Interface contacts:
Residue R515 in protein 1 is in contact with residue R152 in protein 2 (closest heavy-atom distance 3.2 Å).
Residue R512 in protein 1 interacts with residue V150 in protein 2 (closest heavy-atom distance 3.4 Å).
Residue Q519 in protein 1 is in contact with residue N148 in protein 2 (closest heavy-atom distance 3.0 Å).
Residue Q519 in protein 1 contacts residue V150 in protein 2 (closest heavy-atom distance 4.1 Å).
Residue R515 in protein 1 interacts with residue K151 in protein 2 (closest heavy-atom distance 3.2 Å).
Residue R515 in protein 1 contacts residue V150 in protein 2 (closest heavy-atom distance 2.4 Å).
Residue V516 in protein 1 is in contact with residue V150 in protein 2 (closest heavy-atom distance 4.7 Å).
Residue Q519 in protein 1 interacts with residue Q149 in protein 2 (closest heavy-atom distance 4.6 Å).
Residue V508 in protein 1 contacts residue R152 in protein 2 (closest heavy-atom distance 3.6 Å).
Residue Q519 in protein 1 contacts residue A147 in protein 2 (closest heavy-atom distance 4.3 Å).
Residue R515 in protein 1 contacts residue Q149 in protein 2 (closest heavy-atom distance 4.7 Å).

This data describes a binding interaction between two proteins.

Sequence of protein 2:
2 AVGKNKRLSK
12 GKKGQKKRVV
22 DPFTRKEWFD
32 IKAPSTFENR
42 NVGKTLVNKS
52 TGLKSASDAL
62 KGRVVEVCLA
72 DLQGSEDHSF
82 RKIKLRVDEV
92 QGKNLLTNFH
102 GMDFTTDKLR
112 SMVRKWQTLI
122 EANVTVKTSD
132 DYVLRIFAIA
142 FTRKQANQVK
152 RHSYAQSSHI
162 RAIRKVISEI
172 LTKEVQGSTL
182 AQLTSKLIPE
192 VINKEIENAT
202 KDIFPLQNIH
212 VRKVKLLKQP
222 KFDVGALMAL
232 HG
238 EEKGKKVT

Sequence of protein 1:
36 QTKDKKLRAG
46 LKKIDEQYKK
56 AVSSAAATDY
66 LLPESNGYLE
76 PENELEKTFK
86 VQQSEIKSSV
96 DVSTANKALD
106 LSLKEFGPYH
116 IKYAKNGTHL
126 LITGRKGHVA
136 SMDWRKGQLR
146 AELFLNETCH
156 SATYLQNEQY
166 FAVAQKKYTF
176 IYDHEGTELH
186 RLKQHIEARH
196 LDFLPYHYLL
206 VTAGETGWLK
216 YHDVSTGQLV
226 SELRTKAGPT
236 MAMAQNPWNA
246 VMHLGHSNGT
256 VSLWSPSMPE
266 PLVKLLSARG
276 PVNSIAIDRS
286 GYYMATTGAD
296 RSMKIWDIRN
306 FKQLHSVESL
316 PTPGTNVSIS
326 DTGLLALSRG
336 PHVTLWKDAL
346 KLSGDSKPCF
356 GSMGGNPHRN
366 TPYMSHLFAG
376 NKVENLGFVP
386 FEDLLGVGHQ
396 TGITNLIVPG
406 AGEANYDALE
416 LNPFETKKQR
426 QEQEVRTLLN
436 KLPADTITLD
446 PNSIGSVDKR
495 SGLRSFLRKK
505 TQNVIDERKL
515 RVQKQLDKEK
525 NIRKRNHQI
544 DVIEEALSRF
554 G